Sequence of the first protein:
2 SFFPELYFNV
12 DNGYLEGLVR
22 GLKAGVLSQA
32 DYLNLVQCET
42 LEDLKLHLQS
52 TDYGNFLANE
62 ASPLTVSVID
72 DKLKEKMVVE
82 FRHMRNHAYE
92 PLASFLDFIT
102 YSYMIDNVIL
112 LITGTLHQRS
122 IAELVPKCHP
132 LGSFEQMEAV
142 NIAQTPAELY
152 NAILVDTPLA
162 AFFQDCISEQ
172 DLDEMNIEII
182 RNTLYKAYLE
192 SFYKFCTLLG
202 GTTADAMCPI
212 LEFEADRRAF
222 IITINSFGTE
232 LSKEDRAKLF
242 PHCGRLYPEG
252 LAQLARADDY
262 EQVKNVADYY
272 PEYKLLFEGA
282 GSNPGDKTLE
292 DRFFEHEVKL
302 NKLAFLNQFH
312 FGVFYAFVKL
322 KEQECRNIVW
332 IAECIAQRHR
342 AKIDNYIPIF

Residue-level contacts at the interface:
Residue L155 in the first protein interacts with residue R341 in the second protein (closest heavy-atom distance 3.9 Å).
Residue L155 in the first protein is in contact with residue Y340 in the second protein (closest heavy-atom distance 3.2 Å).
Residue V156 in the first protein is in contact with residue S337 in the second protein (closest heavy-atom distance 4.0 Å).
Residue A161 in the first protein is in contact with residue Y340 in the second protein (closest heavy-atom distance 4.4 Å).
Residue V156 in the first protein contacts residue Y340 in the second protein (closest heavy-atom distance 2.9 Å).

This data describes a binding interaction between two proteins.

Sequence of the second protein:
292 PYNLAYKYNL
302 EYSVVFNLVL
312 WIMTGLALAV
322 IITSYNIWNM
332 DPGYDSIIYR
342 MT